Sequence of protein 2:
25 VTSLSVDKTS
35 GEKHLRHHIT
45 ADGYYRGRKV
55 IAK

Interface contacts:
Residue Y112 in protein 1 interacts with residue A56 in protein 2 (closest heavy-atom distance 4.3 Å).
Residue C100 in protein 1 is in contact with residue I43 in protein 2 (closest heavy-atom distance 4.0 Å).
Residue C100 in protein 1 contacts residue H42 in protein 2 (closest heavy-atom distance 4.4 Å).
Residue Y112 in protein 1 is in contact with residue I43 in protein 2 (closest heavy-atom distance 3.4 Å).
Residue K99 in protein 1 is in contact with residue H41 in protein 2 (closest heavy-atom distance 3.2 Å).
Residue G101 in protein 1 interacts with residue H42 in protein 2 (closest heavy-atom distance 4.1 Å).
Residue Y112 in protein 1 is in contact with residue K57 in protein 2 (closest heavy-atom distance 3.0 Å).
Residue L98 in protein 1 is in contact with residue I43 in protein 2 (closest heavy-atom distance 3.7 Å).
Residue F102 in protein 1 contacts residue H42 in protein 2 (closest heavy-atom distance 4.5 Å).
Residue R96 in protein 1 contacts residue R52 in protein 2 (closest heavy-atom distance 3.1 Å).
Residue L98 in protein 1 is in contact with residue V54 in protein 2 (closest heavy-atom distance 3.8 Å).
Residue K99 in protein 1 is in contact with residue H42 in protein 2 (closest heavy-atom distance 3.4 Å).
Residue R118 in protein 1 contacts residue I55 in protein 2 (closest heavy-atom distance 3.2 Å).
Residue K99 in protein 1 is in contact with residue I43 in protein 2 (closest heavy-atom distance 2.9 Å).
Residue L98 in protein 1 is in contact with residue Y49 in protein 2 (closest heavy-atom distance 4.6 Å).

Sequence of protein 1:
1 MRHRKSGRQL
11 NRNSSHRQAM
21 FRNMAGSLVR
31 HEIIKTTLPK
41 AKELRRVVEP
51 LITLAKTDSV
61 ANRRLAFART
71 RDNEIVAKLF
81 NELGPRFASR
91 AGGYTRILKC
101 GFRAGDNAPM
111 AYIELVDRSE

This data describes a binding interaction between two proteins.